Sequence of the second protein:
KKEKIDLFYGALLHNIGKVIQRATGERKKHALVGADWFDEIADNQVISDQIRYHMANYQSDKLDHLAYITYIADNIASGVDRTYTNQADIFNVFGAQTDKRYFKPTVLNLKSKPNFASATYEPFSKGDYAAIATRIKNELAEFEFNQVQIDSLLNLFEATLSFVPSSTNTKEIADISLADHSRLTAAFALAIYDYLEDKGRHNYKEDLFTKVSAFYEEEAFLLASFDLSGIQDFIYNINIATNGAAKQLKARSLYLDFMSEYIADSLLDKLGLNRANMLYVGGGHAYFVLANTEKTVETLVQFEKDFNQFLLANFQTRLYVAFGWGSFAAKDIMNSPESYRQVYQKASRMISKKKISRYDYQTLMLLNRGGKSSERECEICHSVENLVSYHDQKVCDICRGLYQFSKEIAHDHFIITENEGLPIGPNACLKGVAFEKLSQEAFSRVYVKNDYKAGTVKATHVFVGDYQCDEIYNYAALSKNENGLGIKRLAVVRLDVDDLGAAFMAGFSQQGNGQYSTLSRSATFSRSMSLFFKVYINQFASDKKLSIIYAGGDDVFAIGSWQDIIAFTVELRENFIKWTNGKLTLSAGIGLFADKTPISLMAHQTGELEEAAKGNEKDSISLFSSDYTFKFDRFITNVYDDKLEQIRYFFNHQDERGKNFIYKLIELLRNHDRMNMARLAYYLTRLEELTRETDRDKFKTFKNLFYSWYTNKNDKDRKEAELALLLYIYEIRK

Residue-level contacts at the interface:
Residue Q336 in the second protein interacts with residue Y258 in the first protein (closest heavy-atom distance 3.9 Å).
Residue L390 in the second protein is in contact with residue Y258 in the first protein (closest heavy-atom distance 3.6 Å).
Residue M388 in the second protein contacts residue L225 in the first protein (closest heavy-atom distance 3.9 Å).
Residue L387 in the second protein is in contact with residue L236 in the first protein (closest heavy-atom distance 3.7 Å).
Residue Y382 in the second protein contacts residue M229 in the first protein (closest heavy-atom distance 3.9 Å).
Residue M388 in the second protein is in contact with residue D222 in the first protein (closest heavy-atom distance 3.3 Å).
Residue I260 in the second protein is in contact with residue Q144 in the first protein (closest heavy-atom distance 3.7 Å).
Residue T337 in the second protein interacts with residue Y258 in the first protein (closest heavy-atom distance 3.6 Å).
Residue I379 in the second protein contacts residue G77 in the first protein (closest heavy-atom distance 3.6 Å).
Residue D522 in the second protein is in contact with residue K91 in the first protein (closest heavy-atom distance 3.5 Å).
Residue I379 in the second protein is in contact with residue H233 in the first protein (closest heavy-atom distance 3.6 Å).
Residue A525 in the second protein contacts residue R94 in the first protein (closest heavy-atom distance 3.9 Å).
Residue D522 in the second protein contacts residue R95 in the first protein (closest heavy-atom distance 2.5 Å).
Residue I379 in the second protein contacts residue I76 in the first protein (closest heavy-atom distance 3.6 Å).
Residue N391 in the second protein is in contact with residue L219 in the first protein (closest heavy-atom distance 3.5 Å).
Residue R372 in the second protein contacts residue S87 in the first protein (closest heavy-atom distance 3.3 Å).
Residue G394 in the second protein is in contact with residue Q255 in the first protein (closest heavy-atom distance 2.9 Å).
Residue R364 in the second protein interacts with residue S87 in the first protein (closest heavy-atom distance 3.0 Å).
Residue G393 in the second protein is in contact with residue Q255 in the first protein (closest heavy-atom distance 3.2 Å).
Residue S397 in the second protein contacts residue Y252 in the first protein (closest heavy-atom distance 3.5 Å).
Residue A525 in the second protein contacts residue V90 in the first protein (closest heavy-atom distance 4.0 Å).
Residue S396 in the second protein is in contact with residue L280 in the first protein (closest heavy-atom distance 3.7 Å).
Residue E400 in the second protein contacts residue F242 in the first protein (closest heavy-atom distance 3.5 Å).
Residue R372 in the second protein interacts with residue H81 in the first protein (closest heavy-atom distance 3.3 Å).
Residue E398 in the second protein contacts residue N251 in the first protein (closest heavy-atom distance 3.2 Å).
Residue I260 in the second protein contacts residue L142 in the first protein (closest heavy-atom distance 3.6 Å).
Residue Y384 in the second protein is in contact with residue L225 in the first protein (closest heavy-atom distance 3.6 Å).
Residue S380 in the second protein contacts residue G232 in the first protein (closest heavy-atom distance 3.5 Å).
Residue Y384 in the second protein interacts with residue E226 in the first protein (closest heavy-atom distance 3.1 Å).
Residue N259 in the second protein interacts with residue D21 in the first protein (closest heavy-atom distance 3.0 Å).
Residue Y384 in the second protein interacts with residue M229 in the first protein (closest heavy-atom distance 4.0 Å).
Residue L387 in the second protein contacts residue F260 in the first protein (closest heavy-atom distance 3.9 Å).
Residue H405 in the second protein is in contact with residue T19 in the first protein (closest heavy-atom distance 3.5 Å).
Residue N391 in the second protein is in contact with residue L257 in the first protein (closest heavy-atom distance 3.5 Å).
Residue M528 in the second protein contacts residue V90 in the first protein (closest heavy-atom distance 3.8 Å).
Residue Y382 in the second protein is in contact with residue L236 in the first protein (closest heavy-atom distance 3.9 Å).
Residue K395 in the second protein is in contact with residue Q255 in the first protein (closest heavy-atom distance 2.7 Å).
Residue A529 in the second protein contacts residue V90 in the first protein (closest heavy-atom distance 3.8 Å).
Residue E400 in the second protein is in contact with residue R253 in the first protein (closest heavy-atom distance 3.0 Å).
Residue N391 in the second protein interacts with residue Y258 in the first protein (closest heavy-atom distance 3.0 Å).
Residue Y384 in the second protein is in contact with residue D222 in the first protein (closest heavy-atom distance 3.6 Å).
Residue E398 in the second protein interacts with residue E250 in the first protein (closest heavy-atom distance 3.3 Å).
Residue R364 in the second protein contacts residue V90 in the first protein (closest heavy-atom distance 3.5 Å).
Residue Q365 in the second protein is in contact with residue S87 in the first protein (closest heavy-atom distance 3.8 Å).
Residue L624 in the second protein contacts residue Q144 in the first protein (closest heavy-atom distance 3.8 Å).
Residue G394 in the second protein contacts residue L280 in the first protein (closest heavy-atom distance 3.7 Å).
Residue H405 in the second protein is in contact with residue G18 in the first protein (closest heavy-atom distance 3.6 Å).
Residue H405 in the second protein is in contact with residue R253 in the first protein (closest heavy-atom distance 4.1 Å).
Residue I260 in the second protein contacts residue D21 in the first protein (closest heavy-atom distance 4.0 Å).
Residue I379 in the second protein contacts residue Y234 in the first protein (closest heavy-atom distance 2.8 Å).
Residue Y382 in the second protein contacts residue Y234 in the first protein (closest heavy-atom distance 3.1 Å).
Residue L387 in the second protein interacts with residue M229 in the first protein (closest heavy-atom distance 3.7 Å).
Residue A525 in the second protein is in contact with residue K91 in the first protein (closest heavy-atom distance 3.7 Å).
Residue V407 in the second protein is in contact with residue R253 in the first protein (closest heavy-atom distance 3.4 Å).
Residue R381 in the second protein is in contact with residue Y234 in the first protein (closest heavy-atom distance 3.9 Å).
Residue S397 in the second protein interacts with residue R253 in the first protein (closest heavy-atom distance 3.4 Å).
Residue K395 in the second protein is in contact with residue L280 in the first protein (closest heavy-atom distance 3.5 Å).
Residue S380 in the second protein contacts residue Y234 in the first protein (closest heavy-atom distance 3.7 Å).
Residue D383 in the second protein interacts with residue M229 in the first protein (closest heavy-atom distance 3.5 Å).
Residue E398 in the second protein is in contact with residue Y252 in the first protein (closest heavy-atom distance 4.2 Å).

The following describes two proteins that form a bound complex.

Sequence of the first protein:
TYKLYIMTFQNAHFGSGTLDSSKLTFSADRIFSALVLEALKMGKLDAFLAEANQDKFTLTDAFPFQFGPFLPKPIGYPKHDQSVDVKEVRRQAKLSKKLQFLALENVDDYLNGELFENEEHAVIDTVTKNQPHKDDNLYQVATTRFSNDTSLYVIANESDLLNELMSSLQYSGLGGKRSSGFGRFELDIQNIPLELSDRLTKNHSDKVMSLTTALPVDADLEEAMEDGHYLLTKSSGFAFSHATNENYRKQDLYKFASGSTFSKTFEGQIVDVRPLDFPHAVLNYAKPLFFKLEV